These two protein chains interact to form a complex.

Sequence of chain A:
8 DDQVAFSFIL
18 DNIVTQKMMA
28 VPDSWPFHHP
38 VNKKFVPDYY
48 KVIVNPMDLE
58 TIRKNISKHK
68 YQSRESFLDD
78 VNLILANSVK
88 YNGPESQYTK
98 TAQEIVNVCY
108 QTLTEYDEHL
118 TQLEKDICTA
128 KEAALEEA

Sequence of chain B:
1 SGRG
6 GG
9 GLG

Residue-level contacts at the interface:
Residue D30 in chain A is in contact with residue L10 in chain B (closest heavy-atom distance 3.6 Å).
Residue P33 in chain A interacts with residue L10 in chain B (closest heavy-atom distance 3.8 Å).
Residue Y95 in chain A contacts residue G9 in chain B (closest heavy-atom distance 3.8 Å).
Residue Y95 in chain A is in contact with residue L10 in chain B (closest heavy-atom distance 2.8 Å).
Residue W32 in chain A interacts with residue L10 in chain B (closest heavy-atom distance 4.2 Å).
Residue W32 in chain A interacts with residue G9 in chain B (closest heavy-atom distance 4.0 Å).
Residue F42 in chain A interacts with residue G7 in chain B (closest heavy-atom distance 3.3 Å).
Residue V43 in chain A interacts with residue G7 in chain B (closest heavy-atom distance 3.7 Å).
Residue Y95 in chain A interacts with residue G11 in chain B (closest heavy-atom distance 3.0 Å).